Interface contacts:
Residue Y140 in protein 1 contacts residue R15 in protein 2 (closest heavy-atom distance 2.9 Å).
Residue A76 in protein 1 is in contact with residue L8 in protein 2 (closest heavy-atom distance 3.7 Å).
Residue Y81 in protein 1 contacts residue L6 in protein 2 (closest heavy-atom distance 2.6 Å).
Residue V43 in protein 1 is in contact with residue F9 in protein 2 (closest heavy-atom distance 3.6 Å).
Residue Y157 in protein 1 is in contact with residue F9 in protein 2 (closest heavy-atom distance 2.8 Å).
Residue D133 in protein 1 is in contact with residue F9 in protein 2 (closest heavy-atom distance 3.5 Å).
Residue P90 in protein 1 is in contact with residue L8 in protein 2 (closest heavy-atom distance 4.0 Å).
Residue M179 in protein 1 contacts residue F5 in protein 2 (closest heavy-atom distance 3.5 Å).
Residue M130 in protein 1 contacts residue R15 in protein 2 (closest heavy-atom distance 3.0 Å).
Residue K141 in protein 1 interacts with residue R15 in protein 2 (closest heavy-atom distance 3.6 Å).
Residue N129 in protein 1 contacts residue M16 in protein 2 (closest heavy-atom distance 3.1 Å).
Residue N134 in protein 1 contacts residue G13 in protein 2 (closest heavy-atom distance 3.1 Å).
Residue N134 in protein 1 interacts with residue F12 in protein 2 (closest heavy-atom distance 3.7 Å).
Residue Q47 in protein 1 interacts with residue V1 in protein 2 (closest heavy-atom distance 2.9 Å).
Residue F89 in protein 1 contacts residue F12 in protein 2 (closest heavy-atom distance 3.6 Å).
Residue R49 in protein 1 contacts residue F2 in protein 2 (closest heavy-atom distance 3.9 Å).
Residue Q47 in protein 1 contacts residue F2 in protein 2 (closest heavy-atom distance 3.2 Å).
Residue T46 in protein 1 interacts with residue V1 in protein 2 (closest heavy-atom distance 3.7 Å).
Residue P132 in protein 1 contacts residue F12 in protein 2 (closest heavy-atom distance 4.0 Å).
Residue P132 in protein 1 contacts residue F9 in protein 2 (closest heavy-atom distance 3.9 Å).
Residue Y48 in protein 1 interacts with residue L6 in protein 2 (closest heavy-atom distance 3.7 Å).
Residue D133 in protein 1 interacts with residue K11 in protein 2 (closest heavy-atom distance 2.9 Å).
Residue N129 in protein 1 is in contact with residue R15 in protein 2 (closest heavy-atom distance 2.8 Å).
Residue V43 in protein 1 interacts with residue L6 in protein 2 (closest heavy-atom distance 3.8 Å).
Residue Y157 in protein 1 is in contact with residue L8 in protein 2 (closest heavy-atom distance 3.4 Å).
Residue L82 in protein 1 contacts residue F5 in protein 2 (closest heavy-atom distance 3.9 Å).
Residue M130 in protein 1 interacts with residue G13 in protein 2 (closest heavy-atom distance 3.6 Å).
Residue Y48 in protein 1 interacts with residue F5 in protein 2 (closest heavy-atom distance 3.4 Å).
Residue Y142 in protein 1 contacts residue L6 in protein 2 (closest heavy-atom distance 3.6 Å).
Residue I131 in protein 1 contacts residue S14 in protein 2 (closest heavy-atom distance 3.8 Å).
Residue Y48 in protein 1 interacts with residue F2 in protein 2 (closest heavy-atom distance 3.9 Å).
Residue Y108 in protein 1 is in contact with residue M16 in protein 2 (closest heavy-atom distance 3.9 Å).
Residue Y81 in protein 1 is in contact with residue L8 in protein 2 (closest heavy-atom distance 3.5 Å).
Residue I131 in protein 1 contacts residue R15 in protein 2 (closest heavy-atom distance 3.7 Å).
Residue S138 in protein 1 interacts with residue R15 in protein 2 (closest heavy-atom distance 2.8 Å).
Residue A160 in protein 1 is in contact with residue F5 in protein 2 (closest heavy-atom distance 3.5 Å).
Residue Y48 in protein 1 interacts with residue A3 in protein 2 (closest heavy-atom distance 3.4 Å).
Residue Y157 in protein 1 interacts with residue L6 in protein 2 (closest heavy-atom distance 4.2 Å).
Residue G78 in protein 1 contacts residue L8 in protein 2 (closest heavy-atom distance 4.0 Å).
Residue Y140 in protein 1 interacts with residue L6 in protein 2 (closest heavy-atom distance 3.8 Å).
Residue G128 in protein 1 contacts residue R15 in protein 2 (closest heavy-atom distance 2.9 Å).
Residue T77 in protein 1 is in contact with residue L8 in protein 2 (closest heavy-atom distance 3.7 Å).
Residue Y48 in protein 1 contacts residue P7 in protein 2 (closest heavy-atom distance 3.3 Å).
Residue Y157 in protein 1 contacts residue P7 in protein 2 (closest heavy-atom distance 2.6 Å).
Residue I131 in protein 1 interacts with residue G13 in protein 2 (closest heavy-atom distance 2.9 Å).
Residue D40 in protein 1 is in contact with residue F2 in protein 2 (closest heavy-atom distance 3.2 Å).
Residue F182 in protein 1 contacts residue F5 in protein 2 (closest heavy-atom distance 4.0 Å).
Residue Y142 in protein 1 interacts with residue F12 in protein 2 (closest heavy-atom distance 3.5 Å).
Residue Q47 in protein 1 contacts residue A3 in protein 2 (closest heavy-atom distance 3.0 Å).
Residue N129 in protein 1 contacts residue S14 in protein 2 (closest heavy-atom distance 3.3 Å).
Residue N129 in protein 1 contacts residue G13 in protein 2 (closest heavy-atom distance 3.6 Å).
Residue N139 in protein 1 is in contact with residue R15 in protein 2 (closest heavy-atom distance 3.9 Å).
Residue D133 in protein 1 interacts with residue F12 in protein 2 (closest heavy-atom distance 4.0 Å).
Residue V75 in protein 1 is in contact with residue L8 in protein 2 (closest heavy-atom distance 3.8 Å).
Residue T46 in protein 1 interacts with residue A3 in protein 2 (closest heavy-atom distance 3.7 Å).
Residue F107 in protein 1 is in contact with residue M16 in protein 2 (closest heavy-atom distance 3.6 Å).
Residue Y157 in protein 1 contacts residue F12 in protein 2 (closest heavy-atom distance 3.6 Å).
Residue N134 in protein 1 interacts with residue K11 in protein 2 (closest heavy-atom distance 3.6 Å).
Residue Y81 in protein 1 is in contact with residue P7 in protein 2 (closest heavy-atom distance 4.0 Å).
Residue I131 in protein 1 is in contact with residue F12 in protein 2 (closest heavy-atom distance 3.3 Å).

Sequence of protein 2:
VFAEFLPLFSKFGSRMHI

Sequence of protein 1:
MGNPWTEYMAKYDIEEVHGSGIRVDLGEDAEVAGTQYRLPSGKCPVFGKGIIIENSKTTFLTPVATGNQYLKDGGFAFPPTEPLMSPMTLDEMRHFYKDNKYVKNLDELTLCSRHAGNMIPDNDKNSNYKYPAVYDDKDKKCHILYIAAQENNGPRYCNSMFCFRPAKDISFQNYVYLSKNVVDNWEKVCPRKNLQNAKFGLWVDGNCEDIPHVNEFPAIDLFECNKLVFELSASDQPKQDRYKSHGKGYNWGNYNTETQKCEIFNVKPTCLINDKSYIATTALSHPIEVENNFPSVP

These two protein chains interact to form a complex.